Sequence of the second protein:
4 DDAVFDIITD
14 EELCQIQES

These two protein chains interact to form a complex.

Sequence of the first protein:
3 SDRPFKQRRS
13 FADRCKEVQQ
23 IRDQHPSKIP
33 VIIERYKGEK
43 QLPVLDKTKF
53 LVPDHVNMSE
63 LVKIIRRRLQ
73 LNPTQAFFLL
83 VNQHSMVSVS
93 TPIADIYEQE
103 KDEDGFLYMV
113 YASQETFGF

Contacts between the two chains:
Residue E62 in the first protein is in contact with residue I19 in the second protein (closest heavy-atom distance 4.9 Å).
Residue K51 in the first protein interacts with residue A6 in the second protein (closest heavy-atom distance 4.0 Å).
Residue P55 in the first protein interacts with residue L16 in the second protein (closest heavy-atom distance 4.1 Å).
Residue K49 in the first protein contacts residue D9 in the second protein (closest heavy-atom distance 4.1 Å).
Residue R69 in the first protein interacts with residue Q18 in the second protein (closest heavy-atom distance 3.1 Å).
Residue K51 in the first protein contacts residue F8 in the second protein (closest heavy-atom distance 3.6 Å).
Residue E19 in the first protein interacts with residue A6 in the second protein (closest heavy-atom distance 4.4 Å).
Residue K65 in the first protein is in contact with residue Q20 in the second protein (closest heavy-atom distance 4.0 Å).
Residue R69 in the first protein is in contact with residue E15 in the second protein (closest heavy-atom distance 3.5 Å).
Residue K30 in the first protein interacts with residue I10 in the second protein (closest heavy-atom distance 4.3 Å).
Residue I23 in the first protein contacts residue F8 in the second protein (closest heavy-atom distance 3.9 Å).
Residue H57 in the first protein contacts residue D13 in the second protein (closest heavy-atom distance 4.4 Å).
Residue P55 in the first protein contacts residue I11 in the second protein (closest heavy-atom distance 3.6 Å).
Residue V58 in the first protein is in contact with residue L16 in the second protein (closest heavy-atom distance 3.4 Å).
Residue R70 in the first protein interacts with residue I10 in the second protein (closest heavy-atom distance 4.6 Å).
Residue K51 in the first protein contacts residue D9 in the second protein (closest heavy-atom distance 2.8 Å).
Residue F7 in the first protein interacts with residue D5 in the second protein (closest heavy-atom distance 3.9 Å).
Residue F52 in the first protein is in contact with residue I11 in the second protein (closest heavy-atom distance 4.1 Å).
Residue L53 in the first protein contacts residue I11 in the second protein (closest heavy-atom distance 3.1 Å).
Residue K30 in the first protein is in contact with residue I11 in the second protein (closest heavy-atom distance 4.7 Å).
Residue K51 in the first protein is in contact with residue D5 in the second protein (closest heavy-atom distance 3.3 Å).
Residue H27 in the first protein contacts residue I10 in the second protein (closest heavy-atom distance 4.7 Å).
Residue R70 in the first protein is in contact with residue E15 in the second protein (closest heavy-atom distance 2.8 Å).
Residue F108 in the first protein interacts with residue F8 in the second protein (closest heavy-atom distance 3.8 Å).
Residue R11 in the first protein interacts with residue D5 in the second protein (closest heavy-atom distance 2.3 Å).
Residue I66 in the first protein interacts with residue I11 in the second protein (closest heavy-atom distance 3.7 Å).
Residue L63 in the first protein interacts with residue I11 in the second protein (closest heavy-atom distance 4.9 Å).
Residue R69 in the first protein contacts residue I19 in the second protein (closest heavy-atom distance 3.5 Å).
Residue L53 in the first protein is in contact with residue I10 in the second protein (closest heavy-atom distance 3.8 Å).
Residue H57 in the first protein contacts residue L16 in the second protein (closest heavy-atom distance 4.5 Å).
Residue R70 in the first protein contacts residue I11 in the second protein (closest heavy-atom distance 3.2 Å).
Residue F52 in the first protein contacts residue D9 in the second protein (closest heavy-atom distance 3.2 Å).
Residue T50 in the first protein interacts with residue D5 in the second protein (closest heavy-atom distance 2.7 Å).
Residue I66 in the first protein is in contact with residue L16 in the second protein (closest heavy-atom distance 3.2 Å).
Residue K49 in the first protein interacts with residue D4 in the second protein (closest heavy-atom distance 4.2 Å).
Residue P55 in the first protein interacts with residue D13 in the second protein (closest heavy-atom distance 4.5 Å).
Residue R10 in the first protein contacts residue D4 in the second protein (closest heavy-atom distance 4.3 Å).
Residue V33 in the first protein contacts residue F8 in the second protein (closest heavy-atom distance 4.9 Å).
Residue L53 in the first protein contacts residue D9 in the second protein (closest heavy-atom distance 3.0 Å).
Residue K49 in the first protein interacts with residue V7 in the second protein (closest heavy-atom distance 3.0 Å).
Residue K49 in the first protein is in contact with residue F8 in the second protein (closest heavy-atom distance 4.9 Å).
Residue E19 in the first protein is in contact with residue D5 in the second protein (closest heavy-atom distance 4.7 Å).
Residue V54 in the first protein interacts with residue I11 in the second protein (closest heavy-atom distance 4.3 Å).
Residue K65 in the first protein interacts with residue E21 in the second protein (closest heavy-atom distance 3.8 Å).
Residue K49 in the first protein contacts residue A6 in the second protein (closest heavy-atom distance 3.7 Å).
Residue E19 in the first protein interacts with residue F8 in the second protein (closest heavy-atom distance 3.9 Å).
Residue K65 in the first protein contacts residue I19 in the second protein (closest heavy-atom distance 3.3 Å).
Residue F52 in the first protein interacts with residue F8 in the second protein (closest heavy-atom distance 3.6 Å).
Residue R70 in the first protein is in contact with residue D9 in the second protein (closest heavy-atom distance 2.4 Å).
Residue P32 in the first protein interacts with residue F8 in the second protein (closest heavy-atom distance 4.2 Å).
Residue R11 in the first protein interacts with residue A6 in the second protein (closest heavy-atom distance 3.6 Å).
Residue R10 in the first protein interacts with residue D5 in the second protein (closest heavy-atom distance 2.6 Å).
Residue I66 in the first protein contacts residue I19 in the second protein (closest heavy-atom distance 4.4 Å).
Residue I66 in the first protein is in contact with residue E15 in the second protein (closest heavy-atom distance 3.8 Å).
Residue K51 in the first protein is in contact with residue V7 in the second protein (closest heavy-atom distance 4.0 Å).
Residue L53 in the first protein interacts with residue F8 in the second protein (closest heavy-atom distance 4.0 Å).
Residue K49 in the first protein contacts residue D5 in the second protein (closest heavy-atom distance 3.1 Å).
Residue R11 in the first protein contacts residue D4 in the second protein (closest heavy-atom distance 3.5 Å).